Sequence of the first protein:
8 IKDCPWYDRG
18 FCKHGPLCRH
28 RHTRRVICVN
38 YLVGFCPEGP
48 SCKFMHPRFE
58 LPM

Sequence of the second protein:
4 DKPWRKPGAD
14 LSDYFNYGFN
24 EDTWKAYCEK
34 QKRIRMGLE

The following describes two proteins that form a bound complex.

Contacts between the two chains:
Residue P54 in the first protein is in contact with residue Y30 in the second protein (closest heavy-atom distance 4.0 Å).
Residue R16 in the first protein interacts with residue W27 in the second protein (closest heavy-atom distance 3.5 Å).
Residue F18 in the first protein interacts with residue W7 in the second protein (closest heavy-atom distance 3.7 Å).
Residue R31 in the first protein contacts residue S15 in the second protein (closest heavy-atom distance 2.9 Å).
Residue F56 in the first protein interacts with residue Y30 in the second protein (closest heavy-atom distance 3.9 Å).
Residue R31 in the first protein contacts residue D13 in the second protein (closest heavy-atom distance 4.0 Å).
Residue G22 in the first protein contacts residue D16 in the second protein (closest heavy-atom distance 3.0 Å).
Residue G17 in the first protein contacts residue F18 in the second protein (closest heavy-atom distance 3.2 Å).
Residue G17 in the first protein interacts with residue F22 in the second protein (closest heavy-atom distance 4.5 Å).
Residue K20 in the first protein is in contact with residue Y17 in the second protein (closest heavy-atom distance 3.5 Å).
Residue G17 in the first protein contacts residue Y17 in the second protein (closest heavy-atom distance 3.8 Å).
Residue F56 in the first protein contacts residue Q34 in the second protein (closest heavy-atom distance 3.4 Å).
Residue K20 in the first protein is in contact with residue P6 in the second protein (closest heavy-atom distance 4.3 Å).
Residue I34 in the first protein contacts residue F22 in the second protein (closest heavy-atom distance 4.9 Å).
Residue L39 in the first protein interacts with residue Y30 in the second protein (closest heavy-atom distance 3.9 Å).
Residue F18 in the first protein interacts with residue Y17 in the second protein (closest heavy-atom distance 3.3 Å).
Residue F56 in the first protein is in contact with residue W27 in the second protein (closest heavy-atom distance 4.0 Å).
Residue D15 in the first protein interacts with residue Y20 in the second protein (closest heavy-atom distance 2.6 Å).
Residue V33 in the first protein contacts residue Y20 in the second protein (closest heavy-atom distance 4.0 Å).
Residue M52 in the first protein contacts residue Y20 in the second protein (closest heavy-atom distance 3.2 Å).
Residue Y14 in the first protein interacts with residue Y20 in the second protein (closest heavy-atom distance 4.2 Å).
Residue C19 in the first protein is in contact with residue D16 in the second protein (closest heavy-atom distance 4.4 Å).
Residue Y14 in the first protein contacts residue D16 in the second protein (closest heavy-atom distance 3.9 Å).
Residue H29 in the first protein is in contact with residue D16 in the second protein (closest heavy-atom distance 2.7 Å).
Residue F18 in the first protein interacts with residue W27 in the second protein (closest heavy-atom distance 3.6 Å).
Residue I34 in the first protein contacts residue Y30 in the second protein (closest heavy-atom distance 4.8 Å).
Residue R31 in the first protein interacts with residue N19 in the second protein (closest heavy-atom distance 3.5 Å).
Residue Y14 in the first protein is in contact with residue F18 in the second protein (closest heavy-atom distance 3.3 Å).
Residue P54 in the first protein contacts residue Y20 in the second protein (closest heavy-atom distance 3.5 Å).
Residue R32 in the first protein contacts residue N19 in the second protein (closest heavy-atom distance 2.9 Å).
Residue G17 in the first protein contacts residue W27 in the second protein (closest heavy-atom distance 3.7 Å).
Residue K20 in the first protein contacts residue W7 in the second protein (closest heavy-atom distance 4.9 Å).
Residue L39 in the first protein is in contact with residue K33 in the second protein (closest heavy-atom distance 4.3 Å).
Residue R31 in the first protein contacts residue D16 in the second protein (closest heavy-atom distance 3.0 Å).
Residue T30 in the first protein contacts residue N19 in the second protein (closest heavy-atom distance 3.3 Å).
Residue I34 in the first protein is in contact with residue Y20 in the second protein (closest heavy-atom distance 3.6 Å).
Residue F18 in the first protein is in contact with residue N19 in the second protein (closest heavy-atom distance 4.8 Å).
Residue F18 in the first protein interacts with residue F18 in the second protein (closest heavy-atom distance 3.3 Å).
Residue R16 in the first protein is in contact with residue Y20 in the second protein (closest heavy-atom distance 4.1 Å).
Residue H21 in the first protein is in contact with residue Y17 in the second protein (closest heavy-atom distance 4.2 Å).
Residue D15 in the first protein is in contact with residue N19 in the second protein (closest heavy-atom distance 4.2 Å).
Residue Y14 in the first protein interacts with residue N19 in the second protein (closest heavy-atom distance 3.1 Å).
Residue R16 in the first protein interacts with residue Y30 in the second protein (closest heavy-atom distance 4.3 Å).
Residue G22 in the first protein interacts with residue Y17 in the second protein (closest heavy-atom distance 3.7 Å).
Residue H29 in the first protein interacts with residue Y17 in the second protein (closest heavy-atom distance 4.9 Å).
Residue E57 in the first protein interacts with residue R38 in the second protein (closest heavy-atom distance 4.3 Å).
Residue G17 in the first protein contacts residue N19 in the second protein (closest heavy-atom distance 2.8 Å).
Residue F56 in the first protein interacts with residue R38 in the second protein (closest heavy-atom distance 3.6 Å).
Residue P23 in the first protein interacts with residue D16 in the second protein (closest heavy-atom distance 3.6 Å).
Residue P23 in the first protein contacts residue Y17 in the second protein (closest heavy-atom distance 3.8 Å).
Residue G17 in the first protein contacts residue Y20 in the second protein (closest heavy-atom distance 3.9 Å).
Residue R32 in the first protein is in contact with residue Y20 in the second protein (closest heavy-atom distance 3.4 Å).
Residue C19 in the first protein is in contact with residue Y17 in the second protein (closest heavy-atom distance 2.8 Å).
Residue Y14 in the first protein interacts with residue Y17 in the second protein (closest heavy-atom distance 3.8 Å).
Residue Y14 in the first protein interacts with residue S15 in the second protein (closest heavy-atom distance 2.6 Å).
Residue F56 in the first protein contacts residue C31 in the second protein (closest heavy-atom distance 3.7 Å).